Sequence of chain A:
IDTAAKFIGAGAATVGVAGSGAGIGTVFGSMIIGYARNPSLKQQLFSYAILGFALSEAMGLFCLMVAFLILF

Interface contacts:
Residue V154 in chain B is in contact with residue L61 in chain A (closest heavy-atom distance 4.0 Å).
Residue F214 in chain B contacts residue I50 in chain A (closest heavy-atom distance 4.0 Å).
Residue R159 in chain B contacts residue L61 in chain A (closest heavy-atom distance 4.4 Å).
Residue R159 in chain B is in contact with residue E57 in chain A (closest heavy-atom distance 4.8 Å).
Residue R159 in chain B contacts residue F53 in chain A (closest heavy-atom distance 3.3 Å).
Residue A155 in chain B is in contact with residue L61 in chain A (closest heavy-atom distance 3.7 Å).
Residue V218 in chain B contacts residue I50 in chain A (closest heavy-atom distance 3.7 Å).
Residue I151 in chain B is in contact with residue A58 in chain A (closest heavy-atom distance 4.0 Å).
Residue F214 in chain B interacts with residue F46 in chain A (closest heavy-atom distance 3.4 Å).
Residue S148 in chain B is in contact with residue L55 in chain A (closest heavy-atom distance 4.7 Å).
Residue S148 in chain B contacts residue A58 in chain A (closest heavy-atom distance 4.8 Å).
Residue I151 in chain B is in contact with residue L61 in chain A (closest heavy-atom distance 5.0 Å).
Residue T215 in chain B contacts residue I50 in chain A (closest heavy-atom distance 4.2 Å).
Residue I151 in chain B is in contact with residue F62 in chain A (closest heavy-atom distance 3.6 Å).
Residue V158 in chain B is in contact with residue L61 in chain A (closest heavy-atom distance 4.7 Å).
Residue T215 in chain B interacts with residue F53 in chain A (closest heavy-atom distance 3.9 Å).
Residue A155 in chain B contacts residue E57 in chain A (closest heavy-atom distance 4.9 Å).
Residue V154 in chain B is in contact with residue M65 in chain A (closest heavy-atom distance 4.7 Å).
Residue L222 in chain B is in contact with residue L51 in chain A (closest heavy-atom distance 4.3 Å).

The following describes two proteins that form a bound complex.

Sequence of chain B:
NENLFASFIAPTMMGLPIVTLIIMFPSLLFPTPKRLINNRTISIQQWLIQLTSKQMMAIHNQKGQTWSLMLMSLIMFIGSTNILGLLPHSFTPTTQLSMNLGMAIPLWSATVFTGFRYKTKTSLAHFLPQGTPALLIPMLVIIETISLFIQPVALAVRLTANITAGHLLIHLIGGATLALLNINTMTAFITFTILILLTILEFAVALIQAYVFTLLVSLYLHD